Sequence of chain B:
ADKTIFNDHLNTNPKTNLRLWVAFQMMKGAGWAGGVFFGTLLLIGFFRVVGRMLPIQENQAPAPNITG

Interface contacts:
Residue Y259 in chain A contacts residue T17 in chain B (closest heavy-atom distance 4.3 Å).
Residue E258 in chain A contacts residue T17 in chain B (closest heavy-atom distance 2.4 Å).
Residue E258 in chain A contacts residue R20 in chain B (closest heavy-atom distance 3.2 Å).
Residue E258 in chain A contacts residue N14 in chain B (closest heavy-atom distance 2.8 Å).
Residue Y259 in chain A is in contact with residue R20 in chain B (closest heavy-atom distance 2.5 Å).
Residue E258 in chain A interacts with residue K16 in chain B (closest heavy-atom distance 3.7 Å).
Residue A257 in chain A interacts with residue N14 in chain B (closest heavy-atom distance 4.7 Å).

Sequence of chain A:
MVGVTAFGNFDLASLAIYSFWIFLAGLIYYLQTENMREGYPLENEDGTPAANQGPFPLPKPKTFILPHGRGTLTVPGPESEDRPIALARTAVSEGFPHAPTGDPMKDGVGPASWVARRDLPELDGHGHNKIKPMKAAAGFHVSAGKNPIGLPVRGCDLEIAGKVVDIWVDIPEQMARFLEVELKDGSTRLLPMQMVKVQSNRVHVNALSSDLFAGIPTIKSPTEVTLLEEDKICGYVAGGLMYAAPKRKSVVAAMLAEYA

This data describes a binding interaction between two proteins.